Interface contacts:
Residue H188 in protein 2 interacts with residue Y20 in protein 1 (closest heavy-atom distance 3.2 Å).
Residue F173 in protein 2 is in contact with residue F15 in protein 1 (closest heavy-atom distance 3.7 Å).
Residue N72 in protein 2 contacts residue Y20 in protein 1 (closest heavy-atom distance 3.3 Å).
Residue L139 in protein 2 interacts with residue K13 in protein 1 (closest heavy-atom distance 3.8 Å).
Residue T186 in protein 2 is in contact with residue W18 in protein 1 (closest heavy-atom distance 3.4 Å).
Residue N72 in protein 2 interacts with residue W18 in protein 1 (closest heavy-atom distance 3.8 Å).
Residue E159 in protein 2 is in contact with residue T7 in protein 1 (closest heavy-atom distance 3.2 Å).
Residue K155 in protein 2 is in contact with residue F10 in protein 1 (closest heavy-atom distance 3.8 Å).
Residue R141 in protein 2 contacts residue N33 in protein 1 (closest heavy-atom distance 3.1 Å).
Residue E159 in protein 2 is in contact with residue S11 in protein 1 (closest heavy-atom distance 2.8 Å).
Residue P73 in protein 2 is in contact with residue W18 in protein 1 (closest heavy-atom distance 3.3 Å).
Residue V152 in protein 2 contacts residue V14 in protein 1 (closest heavy-atom distance 3.6 Å).
Residue L151 in protein 2 interacts with residue I43 in protein 1 (closest heavy-atom distance 3.7 Å).
Residue A160 in protein 2 is in contact with residue S11 in protein 1 (closest heavy-atom distance 3.7 Å).
Residue E147 in protein 2 contacts residue R47 in protein 1 (closest heavy-atom distance 2.8 Å).
Residue I78 in protein 2 interacts with residue Y20 in protein 1 (closest heavy-atom distance 3.6 Å).
Residue A180 in protein 2 is in contact with residue C16 in protein 1 (closest heavy-atom distance 3.6 Å).
Residue D71 in protein 2 is in contact with residue P25 in protein 1 (closest heavy-atom distance 3.4 Å).
Residue T140 in protein 2 interacts with residue F39 in protein 1 (closest heavy-atom distance 3.8 Å).
Residue K70 in protein 2 is in contact with residue P25 in protein 1 (closest heavy-atom distance 3.7 Å).
Residue R179 in protein 2 interacts with residue W12 in protein 1 (closest heavy-atom distance 3.5 Å).
Residue M176 in protein 2 is in contact with residue F15 in protein 1 (closest heavy-atom distance 3.4 Å).
Residue R141 in protein 2 contacts residue D29 in protein 1 (closest heavy-atom distance 2.9 Å).
Residue K138 in protein 2 interacts with residue F32 in protein 1 (closest heavy-atom distance 3.4 Å).
Residue E159 in protein 2 is in contact with residue F8 in protein 1 (closest heavy-atom distance 3.1 Å).
Residue P67 in protein 2 is in contact with residue G23 in protein 1 (closest heavy-atom distance 3.8 Å).
Residue R179 in protein 2 is in contact with residue F8 in protein 1 (closest heavy-atom distance 3.5 Å).
Residue L139 in protein 2 contacts residue F32 in protein 1 (closest heavy-atom distance 3.2 Å).
Residue A180 in protein 2 is in contact with residue W12 in protein 1 (closest heavy-atom distance 3.4 Å).
Residue P181 in protein 2 is in contact with residue W12 in protein 1 (closest heavy-atom distance 3.7 Å).
Residue I177 in protein 2 interacts with residue F15 in protein 1 (closest heavy-atom distance 3.8 Å).
Residue T135 in protein 2 is in contact with residue V14 in protein 1 (closest heavy-atom distance 3.7 Å).
Residue E159 in protein 2 contacts residue N9 in protein 1 (closest heavy-atom distance 3.3 Å).
Residue E159 in protein 2 interacts with residue F10 in protein 1 (closest heavy-atom distance 2.9 Å).
Residue V136 in protein 2 interacts with residue V14 in protein 1 (closest heavy-atom distance 3.9 Å).
Residue D71 in protein 2 interacts with residue N24 in protein 1 (closest heavy-atom distance 3.2 Å).
Residue L139 in protein 2 contacts residue V14 in protein 1 (closest heavy-atom distance 3.4 Å).
Residue T186 in protein 2 contacts residue Y20 in protein 1 (closest heavy-atom distance 2.9 Å).
Residue D71 in protein 2 interacts with residue G23 in protein 1 (closest heavy-atom distance 3.0 Å).
Residue R141 in protein 2 interacts with residue F32 in protein 1 (closest heavy-atom distance 3.3 Å).
Residue V156 in protein 2 contacts residue S11 in protein 1 (closest heavy-atom distance 3.4 Å).
Residue R190 in protein 2 contacts residue L21 in protein 1 (closest heavy-atom distance 3.6 Å).
Residue L132 in protein 2 is in contact with residue F15 in protein 1 (closest heavy-atom distance 3.5 Å).
Residue K155 in protein 2 interacts with residue E46 in protein 1 (closest heavy-atom distance 3.8 Å).
Residue M176 in protein 2 interacts with residue W12 in protein 1 (closest heavy-atom distance 3.0 Å).
Residue V152 in protein 2 contacts residue F39 in protein 1 (closest heavy-atom distance 3.8 Å).
Residue K70 in protein 2 interacts with residue G23 in protein 1 (closest heavy-atom distance 3.2 Å).
Residue F187 in protein 2 is in contact with residue Y20 in protein 1 (closest heavy-atom distance 3.5 Å).
Residue M176 in protein 2 contacts residue F8 in protein 1 (closest heavy-atom distance 3.3 Å).
Residue Y119 in protein 2 is in contact with residue F15 in protein 1 (closest heavy-atom distance 3.6 Å).
Residue T140 in protein 2 is in contact with residue T36 in protein 1 (closest heavy-atom distance 3.5 Å).
Residue V156 in protein 2 interacts with residue V14 in protein 1 (closest heavy-atom distance 3.7 Å).
Residue D71 in protein 2 is in contact with residue W18 in protein 1 (closest heavy-atom distance 3.2 Å).
Residue M176 in protein 2 contacts residue S11 in protein 1 (closest heavy-atom distance 3.7 Å).
Residue M102 in protein 2 interacts with residue Y20 in protein 1 (closest heavy-atom distance 3.6 Å).
Residue H188 in protein 2 contacts residue L21 in protein 1 (closest heavy-atom distance 3.3 Å).
Residue I189 in protein 2 interacts with residue Y20 in protein 1 (closest heavy-atom distance 3.9 Å).
Residue Y119 in protein 2 contacts residue Y20 in protein 1 (closest heavy-atom distance 2.7 Å).
Residue T186 in protein 2 interacts with residue C16 in protein 1 (closest heavy-atom distance 3.8 Å).
Residue I177 in protein 2 is in contact with residue C16 in protein 1 (closest heavy-atom distance 3.4 Å).

Sequence of protein 1:
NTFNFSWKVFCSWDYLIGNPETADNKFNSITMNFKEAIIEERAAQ

Sequence of protein 2:
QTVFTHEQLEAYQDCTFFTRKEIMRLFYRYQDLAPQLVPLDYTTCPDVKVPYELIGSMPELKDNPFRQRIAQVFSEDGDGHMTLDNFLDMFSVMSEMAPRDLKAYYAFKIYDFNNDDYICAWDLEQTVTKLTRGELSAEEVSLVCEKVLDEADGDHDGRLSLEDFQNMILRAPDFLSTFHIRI

These two protein chains interact to form a complex.